Sequence of protein 1:
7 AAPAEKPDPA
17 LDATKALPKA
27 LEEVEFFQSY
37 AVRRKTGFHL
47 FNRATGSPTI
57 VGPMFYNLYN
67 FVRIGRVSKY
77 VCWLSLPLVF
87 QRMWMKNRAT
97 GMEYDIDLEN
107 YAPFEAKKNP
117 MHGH

Sequence of protein 2:
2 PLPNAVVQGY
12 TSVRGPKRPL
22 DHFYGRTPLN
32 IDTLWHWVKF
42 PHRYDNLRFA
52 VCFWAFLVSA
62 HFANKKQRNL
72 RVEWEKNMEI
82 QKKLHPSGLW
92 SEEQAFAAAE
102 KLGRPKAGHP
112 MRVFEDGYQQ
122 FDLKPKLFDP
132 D

Residue-level contacts at the interface:
Residue R72 in protein 2 contacts residue G97 in protein 1 (closest heavy-atom distance 4.2 Å).
Residue A99 in protein 2 is in contact with residue N106 in protein 1 (closest heavy-atom distance 4.2 Å).
Residue K102 in protein 2 contacts residue D103 in protein 1 (closest heavy-atom distance 3.1 Å).
Residue R69 in protein 2 contacts residue T96 in protein 1 (closest heavy-atom distance 4.8 Å).
Residue R72 in protein 2 interacts with residue T96 in protein 1 (closest heavy-atom distance 2.4 Å).
Residue A108 in protein 2 is in contact with residue Y107 in protein 1 (closest heavy-atom distance 4.8 Å).
Residue G89 in protein 2 is in contact with residue A112 in protein 1 (closest heavy-atom distance 3.7 Å).
Residue N65 in protein 2 contacts residue N93 in protein 1 (closest heavy-atom distance 3.3 Å).
Residue Q68 in protein 2 is in contact with residue T96 in protein 1 (closest heavy-atom distance 4.6 Å).
Residue K84 in protein 2 interacts with residue I102 in protein 1 (closest heavy-atom distance 3.1 Å).
Residue K84 in protein 2 is in contact with residue N106 in protein 1 (closest heavy-atom distance 2.9 Å).
Residue L85 in protein 2 interacts with residue N106 in protein 1 (closest heavy-atom distance 3.4 Å).
Residue A99 in protein 2 contacts residue D103 in protein 1 (closest heavy-atom distance 3.2 Å).
Residue L103 in protein 2 is in contact with residue Y107 in protein 1 (closest heavy-atom distance 4.8 Å).
Residue K107 in protein 2 is in contact with residue M117 in protein 1 (closest heavy-atom distance 4.8 Å).
Residue G109 in protein 2 interacts with residue P116 in protein 1 (closest heavy-atom distance 3.4 Å).
Residue N65 in protein 2 contacts residue T96 in protein 1 (closest heavy-atom distance 3.5 Å).
Residue L85 in protein 2 is in contact with residue I102 in protein 1 (closest heavy-atom distance 3.8 Å).
Residue G89 in protein 2 is in contact with residue K113 in protein 1 (closest heavy-atom distance 2.7 Å).
Residue L90 in protein 2 interacts with residue A112 in protein 1 (closest heavy-atom distance 4.4 Å).
Residue W75 in protein 2 interacts with residue Y100 in protein 1 (closest heavy-atom distance 3.5 Å).
Residue P111 in protein 2 interacts with residue P116 in protein 1 (closest heavy-atom distance 3.5 Å).
Residue W75 in protein 2 is in contact with residue I102 in protein 1 (closest heavy-atom distance 3.8 Å).
Residue H86 in protein 2 is in contact with residue P109 in protein 1 (closest heavy-atom distance 3.6 Å).
Residue L85 in protein 2 contacts residue Y100 in protein 1 (closest heavy-atom distance 3.9 Å).
Residue A99 in protein 2 interacts with residue Y107 in protein 1 (closest heavy-atom distance 4.0 Å).
Residue W91 in protein 2 is in contact with residue A112 in protein 1 (closest heavy-atom distance 4.4 Å).
Residue W91 in protein 2 interacts with residue K114 in protein 1 (closest heavy-atom distance 3.4 Å).
Residue L85 in protein 2 contacts residue E105 in protein 1 (closest heavy-atom distance 3.9 Å).
Residue A100 in protein 2 contacts residue Y107 in protein 1 (closest heavy-atom distance 4.1 Å).
Residue W91 in protein 2 interacts with residue N106 in protein 1 (closest heavy-atom distance 4.3 Å).
Residue E76 in protein 2 interacts with residue Y100 in protein 1 (closest heavy-atom distance 4.0 Å).
Residue P111 in protein 2 contacts residue M117 in protein 1 (closest heavy-atom distance 4.1 Å).
Residue L90 in protein 2 interacts with residue K113 in protein 1 (closest heavy-atom distance 3.8 Å).
Residue R105 in protein 2 contacts residue Y107 in protein 1 (closest heavy-atom distance 4.3 Å).
Residue M79 in protein 2 is in contact with residue I102 in protein 1 (closest heavy-atom distance 3.5 Å).
Residue H110 in protein 2 interacts with residue P116 in protein 1 (closest heavy-atom distance 3.7 Å).
Residue W91 in protein 2 interacts with residue K113 in protein 1 (closest heavy-atom distance 3.1 Å).
Residue H86 in protein 2 contacts residue E105 in protein 1 (closest heavy-atom distance 3.2 Å).
Residue A108 in protein 2 is in contact with residue M117 in protein 1 (closest heavy-atom distance 3.8 Å).
Residue M112 in protein 2 interacts with residue G119 in protein 1 (closest heavy-atom distance 3.1 Å).
Residue W91 in protein 2 is in contact with residue P109 in protein 1 (closest heavy-atom distance 4.2 Å).
Residue A96 in protein 2 is in contact with residue N106 in protein 1 (closest heavy-atom distance 3.6 Å).
Residue Q95 in protein 2 interacts with residue N106 in protein 1 (closest heavy-atom distance 3.9 Å).
Residue G109 in protein 2 contacts residue M117 in protein 1 (closest heavy-atom distance 3.4 Å).
Residue L103 in protein 2 is in contact with residue D103 in protein 1 (closest heavy-atom distance 4.1 Å).
Residue A96 in protein 2 contacts residue Y107 in protein 1 (closest heavy-atom distance 4.2 Å).
Residue W91 in protein 2 interacts with residue P116 in protein 1 (closest heavy-atom distance 3.8 Å).
Residue Q68 in protein 2 contacts residue G97 in protein 1 (closest heavy-atom distance 3.9 Å).
Residue W91 in protein 2 is in contact with residue N115 in protein 1 (closest heavy-atom distance 3.9 Å).
Residue H86 in protein 2 contacts residue N106 in protein 1 (closest heavy-atom distance 2.8 Å).
Residue S92 in protein 2 interacts with residue N106 in protein 1 (closest heavy-atom distance 4.8 Å).
Residue P106 in protein 2 is in contact with residue Y107 in protein 1 (closest heavy-atom distance 3.5 Å).
Residue L90 in protein 2 contacts residue K114 in protein 1 (closest heavy-atom distance 4.2 Å).
Residue W91 in protein 2 interacts with residue Y107 in protein 1 (closest heavy-atom distance 4.4 Å).
Residue R72 in protein 2 is in contact with residue A95 in protein 1 (closest heavy-atom distance 4.0 Å).
Residue L103 in protein 2 interacts with residue L104 in protein 1 (closest heavy-atom distance 3.8 Å).

The following describes two proteins that form a bound complex.